Contacts between the two chains:
Residue H46 in the first protein contacts residue F3 in the second protein (closest heavy-atom distance 4.7 Å).
Residue L96 in the first protein interacts with residue F59 in the second protein (closest heavy-atom distance 4.8 Å).
Residue I152 in the first protein interacts with residue G165 in the second protein (closest heavy-atom distance 4.2 Å).
Residue L156 in the first protein is in contact with residue Q164 in the second protein (closest heavy-atom distance 3.5 Å).
Residue L96 in the first protein is in contact with residue K80 in the second protein (closest heavy-atom distance 3.9 Å).
Residue T153 in the first protein contacts residue G165 in the second protein (closest heavy-atom distance 3.6 Å).
Residue Q89 in the first protein contacts residue K80 in the second protein (closest heavy-atom distance 4.0 Å).
Residue H46 in the first protein is in contact with residue T2 in the second protein (closest heavy-atom distance 3.0 Å).
Residue M92 in the first protein is in contact with residue A81 in the second protein (closest heavy-atom distance 4.6 Å).
Residue I99 in the first protein is in contact with residue K80 in the second protein (closest heavy-atom distance 3.3 Å).
Residue Y160 in the first protein interacts with residue T167 in the second protein (closest heavy-atom distance 3.4 Å).
Residue Q157 in the first protein contacts residue Q164 in the second protein (closest heavy-atom distance 4.2 Å).
Residue L156 in the first protein is in contact with residue L169 in the second protein (closest heavy-atom distance 3.4 Å).
Residue L96 in the first protein interacts with residue W5 in the second protein (closest heavy-atom distance 3.9 Å).
Residue Q157 in the first protein contacts residue M161 in the second protein (closest heavy-atom distance 3.3 Å).
Residue N87 in the first protein interacts with residue G1 in the second protein (closest heavy-atom distance 3.6 Å).
Residue E159 in the first protein is in contact with residue L169 in the second protein (closest heavy-atom distance 3.6 Å).
Residue I99 in the first protein contacts residue L77 in the second protein (closest heavy-atom distance 4.8 Å).
Residue M100 in the first protein is in contact with residue Q62 in the second protein (closest heavy-atom distance 4.1 Å).
Residue L96 in the first protein interacts with residue L77 in the second protein (closest heavy-atom distance 4.1 Å).
Residue Q89 in the first protein is in contact with residue T2 in the second protein (closest heavy-atom distance 3.6 Å).
Residue Y160 in the first protein is in contact with residue L169 in the second protein (closest heavy-atom distance 3.4 Å).
Residue Y160 in the first protein is in contact with residue Q164 in the second protein (closest heavy-atom distance 3.4 Å).
Residue H46 in the first protein contacts residue H46 in the second protein (closest heavy-atom distance 4.5 Å).
Residue L156 in the first protein is in contact with residue G165 in the second protein (closest heavy-atom distance 3.2 Å).
Residue K93 in the first protein interacts with residue W5 in the second protein (closest heavy-atom distance 4.8 Å).
Residue M100 in the first protein interacts with residue R66 in the second protein (closest heavy-atom distance 3.5 Å).
Residue T2 in the first protein interacts with residue T2 in the second protein (closest heavy-atom distance 3.7 Å).
Residue Q89 in the first protein interacts with residue A84 in the second protein (closest heavy-atom distance 4.3 Å).
Residue T153 in the first protein interacts with residue K166 in the second protein (closest heavy-atom distance 4.8 Å).
Residue N87 in the first protein is in contact with residue T4 in the second protein (closest heavy-atom distance 3.3 Å).
Residue R163 in the first protein interacts with residue D173 in the second protein (closest heavy-atom distance 3.3 Å).
Residue L90 in the first protein interacts with residue T4 in the second protein (closest heavy-atom distance 3.8 Å).
Residue Q89 in the first protein interacts with residue G1 in the second protein (closest heavy-atom distance 4.8 Å).
Residue I102 in the first protein interacts with residue R66 in the second protein (closest heavy-atom distance 3.8 Å).
Residue M100 in the first protein is in contact with residue L67 in the second protein (closest heavy-atom distance 4.1 Å).
Residue M92 in the first protein interacts with residue A84 in the second protein (closest heavy-atom distance 4.8 Å).
Residue Q89 in the first protein is in contact with residue N83 in the second protein (closest heavy-atom distance 3.5 Å).
Residue M100 in the first protein is in contact with residue W5 in the second protein (closest heavy-atom distance 4.1 Å).
Residue Q157 in the first protein is in contact with residue G165 in the second protein (closest heavy-atom distance 3.7 Å).
Residue L96 in the first protein interacts with residue A81 in the second protein (closest heavy-atom distance 3.6 Å).
Residue Y160 in the first protein contacts residue P168 in the second protein (closest heavy-atom distance 4.0 Å).
Residue L156 in the first protein contacts residue K166 in the second protein (closest heavy-atom distance 3.7 Å).
Residue H46 in the first protein contacts residue T4 in the second protein (closest heavy-atom distance 3.6 Å).
Residue D88 in the first protein is in contact with residue G1 in the second protein (closest heavy-atom distance 3.8 Å).
Residue L156 in the first protein interacts with residue T167 in the second protein (closest heavy-atom distance 4.0 Å).
Residue L156 in the first protein is in contact with residue P168 in the second protein (closest heavy-atom distance 3.7 Å).
Residue Y160 in the first protein is in contact with residue V172 in the second protein (closest heavy-atom distance 3.6 Å).
Residue Q89 in the first protein interacts with residue T4 in the second protein (closest heavy-atom distance 3.1 Å).
Residue H95 in the first protein contacts residue K80 in the second protein (closest heavy-atom distance 3.0 Å).
Residue M92 in the first protein is in contact with residue K80 in the second protein (closest heavy-atom distance 3.4 Å).
Residue K93 in the first protein is in contact with residue T4 in the second protein (closest heavy-atom distance 3.3 Å).
Residue Y182 in the first protein contacts residue L183 in the second protein (closest heavy-atom distance 3.4 Å).
Residue R163 in the first protein interacts with residue L169 in the second protein (closest heavy-atom distance 4.2 Å).
Residue T179 in the first protein is in contact with residue L183 in the second protein (closest heavy-atom distance 4.3 Å).
Residue Q164 in the first protein interacts with residue Q164 in the second protein (closest heavy-atom distance 3.3 Å).
Residue G1 in the first protein contacts residue G1 in the second protein (closest heavy-atom distance 3.0 Å).
Residue N87 in the first protein interacts with residue T2 in the second protein (closest heavy-atom distance 3.6 Å).
Residue Y182 in the first protein interacts with residue I186 in the second protein (closest heavy-atom distance 3.6 Å).
Residue Y182 in the first protein is in contact with residue F187 in the second protein (closest heavy-atom distance 3.2 Å).

Sequence of the first protein:
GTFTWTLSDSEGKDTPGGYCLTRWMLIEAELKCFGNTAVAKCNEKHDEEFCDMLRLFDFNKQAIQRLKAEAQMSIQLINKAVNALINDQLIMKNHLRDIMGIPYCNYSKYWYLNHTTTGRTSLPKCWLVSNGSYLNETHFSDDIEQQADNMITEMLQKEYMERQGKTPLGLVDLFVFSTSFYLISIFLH

The following describes two proteins that form a bound complex.

Sequence of the second protein:
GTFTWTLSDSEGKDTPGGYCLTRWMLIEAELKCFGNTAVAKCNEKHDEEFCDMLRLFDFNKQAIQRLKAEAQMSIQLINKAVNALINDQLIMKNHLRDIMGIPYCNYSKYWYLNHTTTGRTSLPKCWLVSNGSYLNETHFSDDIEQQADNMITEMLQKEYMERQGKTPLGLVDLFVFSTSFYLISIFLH